Contacts between the two chains:
Residue K530 in the second protein is in contact with residue M176 in the first protein (closest heavy-atom distance 4.1 Å).
Residue R508 in the second protein interacts with residue I271 in the first protein (closest heavy-atom distance 3.7 Å).
Residue H523 in the second protein contacts residue T194 in the first protein (closest heavy-atom distance 3.4 Å).
Residue M507 in the second protein interacts with residue E274 in the first protein (closest heavy-atom distance 3.3 Å).
Residue S545 in the second protein is in contact with residue T128 in the first protein (closest heavy-atom distance 3.0 Å).
Residue V520 in the second protein interacts with residue L236 in the first protein (closest heavy-atom distance 3.3 Å).
Residue L516 in the second protein contacts residue T194 in the first protein (closest heavy-atom distance 3.4 Å).
Residue T554 in the second protein is in contact with residue T128 in the first protein (closest heavy-atom distance 3.9 Å).
Residue R529 in the second protein is in contact with residue K179 in the first protein (closest heavy-atom distance 3.8 Å).
Residue H494 in the second protein contacts residue Q278 in the first protein (closest heavy-atom distance 3.9 Å).
Residue E511 in the second protein is in contact with residue V264 in the first protein (closest heavy-atom distance 3.7 Å).
Residue E518 in the second protein interacts with residue R257 in the first protein (closest heavy-atom distance 3.5 Å).
Residue L510 in the second protein is in contact with residue N267 in the first protein (closest heavy-atom distance 3.9 Å).
Residue M507 in the second protein is in contact with residue A270 in the first protein (closest heavy-atom distance 3.7 Å).
Residue A561 in the second protein interacts with residue R24 in the first protein (closest heavy-atom distance 3.5 Å).
Residue I547 in the second protein interacts with residue D131 in the first protein (closest heavy-atom distance 3.5 Å).
Residue T558 in the second protein is in contact with residue K23 in the first protein (closest heavy-atom distance 3.4 Å).
Residue D514 in the second protein interacts with residue V264 in the first protein (closest heavy-atom distance 3.6 Å).
Residue I547 in the second protein is in contact with residue A130 in the first protein (closest heavy-atom distance 3.9 Å).
Residue S546 in the second protein is in contact with residue T128 in the first protein (closest heavy-atom distance 3.2 Å).
Residue D514 in the second protein contacts residue A263 in the first protein (closest heavy-atom distance 3.5 Å).
Residue R534 in the second protein is in contact with residue L172 in the first protein (closest heavy-atom distance 3.6 Å).
Residue R519 in the second protein is in contact with residue Q233 in the first protein (closest heavy-atom distance 3.6 Å).
Residue E518 in the second protein is in contact with residue E260 in the first protein (closest heavy-atom distance 3.6 Å).
Residue I548 in the second protein interacts with residue A130 in the first protein (closest heavy-atom distance 4.0 Å).
Residue D514 in the second protein is in contact with residue E260 in the first protein (closest heavy-atom distance 3.3 Å).
Residue I547 in the second protein contacts residue T128 in the first protein (closest heavy-atom distance 3.9 Å).
Residue M507 in the second protein interacts with residue I271 in the first protein (closest heavy-atom distance 3.6 Å).
Residue R519 in the second protein contacts residue L229 in the first protein (closest heavy-atom distance 3.5 Å).
Residue K530 in the second protein contacts residue K179 in the first protein (closest heavy-atom distance 4.1 Å).
Residue R519 in the second protein interacts with residue L196 in the first protein (closest heavy-atom distance 3.9 Å).
Residue S500 in the second protein interacts with residue Q278 in the first protein (closest heavy-atom distance 3.1 Å).
Residue I533 in the second protein interacts with residue S178 in the first protein (closest heavy-atom distance 3.5 Å).
Residue R519 in the second protein interacts with residue N195 in the first protein (closest heavy-atom distance 3.3 Å).
Residue S546 in the second protein contacts residue A130 in the first protein (closest heavy-atom distance 3.4 Å).
Residue A517 in the second protein is in contact with residue E260 in the first protein (closest heavy-atom distance 3.5 Å).
Residue L551 in the second protein contacts residue T128 in the first protein (closest heavy-atom distance 4.1 Å).
Residue E511 in the second protein contacts residue I271 in the first protein (closest heavy-atom distance 3.6 Å).
Residue D514 in the second protein contacts residue N267 in the first protein (closest heavy-atom distance 3.4 Å).
Residue E518 in the second protein interacts with residue E256 in the first protein (closest heavy-atom distance 3.7 Å).
Residue L538 in the second protein interacts with residue E175 in the first protein (closest heavy-atom distance 3.5 Å).
Residue R456 in the second protein interacts with residue Q278 in the first protein (closest heavy-atom distance 3.9 Å).
Residue H537 in the second protein interacts with residue S178 in the first protein (closest heavy-atom distance 3.0 Å).
Residue A515 in the second protein is in contact with residue V264 in the first protein (closest heavy-atom distance 3.5 Å).
Residue V520 in the second protein is in contact with residue R257 in the first protein (closest heavy-atom distance 3.2 Å).
Residue R562 in the second protein interacts with residue R24 in the first protein (closest heavy-atom distance 3.4 Å).
Residue R508 in the second protein contacts residue I193 in the first protein (closest heavy-atom distance 3.8 Å).
Residue M507 in the second protein is in contact with residue N267 in the first protein (closest heavy-atom distance 3.9 Å).
Residue R534 in the second protein interacts with residue M176 in the first protein (closest heavy-atom distance 3.8 Å).
Residue K530 in the second protein is in contact with residue E202 in the first protein (closest heavy-atom distance 3.3 Å).
Residue H542 in the second protein is in contact with residue A130 in the first protein (closest heavy-atom distance 3.5 Å).
Residue K530 in the second protein interacts with residue R198 in the first protein (closest heavy-atom distance 3.6 Å).
Residue I547 in the second protein interacts with residue A129 in the first protein (closest heavy-atom distance 4.0 Å).
Residue E511 in the second protein interacts with residue N267 in the first protein (closest heavy-atom distance 3.5 Å).
Residue E511 in the second protein interacts with residue Y268 in the first protein (closest heavy-atom distance 3.2 Å).
Residue R519 in the second protein is in contact with residue L236 in the first protein (closest heavy-atom distance 3.3 Å).
Residue L516 in the second protein contacts residue N195 in the first protein (closest heavy-atom distance 3.5 Å).
Residue T558 in the second protein interacts with residue R24 in the first protein (closest heavy-atom distance 3.5 Å).
Residue I533 in the second protein interacts with residue K179 in the first protein (closest heavy-atom distance 3.8 Å).
Residue R534 in the second protein contacts residue E175 in the first protein (closest heavy-atom distance 3.9 Å).

These two protein chains interact to form a complex.

Sequence of the second protein:
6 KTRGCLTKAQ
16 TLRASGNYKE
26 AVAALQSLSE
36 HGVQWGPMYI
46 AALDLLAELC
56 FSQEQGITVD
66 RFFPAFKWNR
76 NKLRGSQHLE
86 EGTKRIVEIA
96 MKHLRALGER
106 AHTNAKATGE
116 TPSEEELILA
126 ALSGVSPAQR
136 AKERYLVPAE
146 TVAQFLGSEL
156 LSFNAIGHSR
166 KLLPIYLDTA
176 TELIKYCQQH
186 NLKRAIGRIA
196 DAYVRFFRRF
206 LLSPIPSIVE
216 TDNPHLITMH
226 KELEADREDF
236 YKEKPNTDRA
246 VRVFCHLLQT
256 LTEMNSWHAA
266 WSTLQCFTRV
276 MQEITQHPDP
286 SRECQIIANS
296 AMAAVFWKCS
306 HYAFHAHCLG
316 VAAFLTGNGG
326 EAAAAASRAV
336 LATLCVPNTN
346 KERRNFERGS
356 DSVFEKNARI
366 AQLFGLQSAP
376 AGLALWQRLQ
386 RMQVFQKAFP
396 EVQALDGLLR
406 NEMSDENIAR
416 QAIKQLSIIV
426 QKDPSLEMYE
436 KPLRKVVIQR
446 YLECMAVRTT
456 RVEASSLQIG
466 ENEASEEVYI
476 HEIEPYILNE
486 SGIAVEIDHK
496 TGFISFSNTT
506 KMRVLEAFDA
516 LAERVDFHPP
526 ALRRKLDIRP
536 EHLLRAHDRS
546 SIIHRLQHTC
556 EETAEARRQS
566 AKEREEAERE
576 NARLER

Sequence of the first protein:
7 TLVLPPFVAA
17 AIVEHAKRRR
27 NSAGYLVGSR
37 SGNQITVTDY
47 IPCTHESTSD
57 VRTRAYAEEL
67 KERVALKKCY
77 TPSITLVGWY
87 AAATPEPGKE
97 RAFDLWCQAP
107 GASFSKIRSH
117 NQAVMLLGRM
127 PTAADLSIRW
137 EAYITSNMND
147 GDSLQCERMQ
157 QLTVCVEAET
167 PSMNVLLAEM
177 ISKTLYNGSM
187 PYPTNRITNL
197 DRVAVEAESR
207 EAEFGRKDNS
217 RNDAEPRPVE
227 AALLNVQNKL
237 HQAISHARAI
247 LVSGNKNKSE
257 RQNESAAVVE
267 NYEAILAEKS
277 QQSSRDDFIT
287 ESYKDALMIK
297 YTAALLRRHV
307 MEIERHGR